These two protein chains interact to form a complex.

Sequence of the first protein:
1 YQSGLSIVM

Sequence of the second protein:
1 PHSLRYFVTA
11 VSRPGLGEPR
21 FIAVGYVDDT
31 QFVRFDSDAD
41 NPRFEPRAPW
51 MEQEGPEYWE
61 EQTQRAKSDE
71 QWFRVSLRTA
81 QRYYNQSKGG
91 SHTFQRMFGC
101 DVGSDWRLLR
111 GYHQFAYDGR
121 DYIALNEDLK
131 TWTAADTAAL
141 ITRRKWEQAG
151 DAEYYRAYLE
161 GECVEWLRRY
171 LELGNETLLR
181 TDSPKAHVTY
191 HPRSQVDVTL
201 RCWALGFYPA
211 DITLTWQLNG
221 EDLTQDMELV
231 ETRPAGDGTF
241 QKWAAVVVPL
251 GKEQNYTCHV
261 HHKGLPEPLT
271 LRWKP

Interface contacts:
Residue W72 in the second protein contacts residue L5 in the first protein (closest heavy-atom distance 3.2 Å).
Residue Y155 in the second protein contacts residue G4 in the first protein (closest heavy-atom distance 3.6 Å).
Residue R65 in the second protein interacts with residue Y1 in the first protein (closest heavy-atom distance 3.2 Å).
Residue Y158 in the second protein contacts residue Q2 in the first protein (closest heavy-atom distance 3.5 Å).
Residue W72 in the second protein contacts residue I7 in the first protein (closest heavy-atom distance 3.6 Å).
Residue A23 in the second protein interacts with residue Y1 in the first protein (closest heavy-atom distance 3.6 Å).
Residue K145 in the second protein interacts with residue V8 in the first protein (closest heavy-atom distance 4.0 Å).
Residue Y122 in the second protein interacts with residue V8 in the first protein (closest heavy-atom distance 4.2 Å).
Residue K145 in the second protein interacts with residue M9 in the first protein (closest heavy-atom distance 3.1 Å).
Residue F98 in the second protein contacts residue Y1 in the first protein (closest heavy-atom distance 4.0 Å).
Residue D151 in the second protein is in contact with residue S6 in the first protein (closest heavy-atom distance 2.6 Å).
Residue Y155 in the second protein interacts with residue S3 in the first protein (closest heavy-atom distance 4.3 Å).
Residue Y155 in the second protein is in contact with residue L5 in the first protein (closest heavy-atom distance 3.2 Å).
Residue T142 in the second protein contacts residue V8 in the first protein (closest heavy-atom distance 2.5 Å).
Residue A149 in the second protein contacts residue S6 in the first protein (closest heavy-atom distance 3.5 Å).
Residue I141 in the second protein contacts residue M9 in the first protein (closest heavy-atom distance 3.5 Å).
Residue R96 in the second protein contacts residue Q2 in the first protein (closest heavy-atom distance 2.7 Å).
Residue T79 in the second protein is in contact with residue I7 in the first protein (closest heavy-atom distance 4.2 Å).
Residue T142 in the second protein interacts with residue M9 in the first protein (closest heavy-atom distance 4.0 Å).
Residue D69 in the second protein interacts with residue Y1 in the first protein (closest heavy-atom distance 2.4 Å).
Residue D69 in the second protein is in contact with residue Q2 in the first protein (closest heavy-atom distance 4.0 Å).
Residue V75 in the second protein contacts residue I7 in the first protein (closest heavy-atom distance 3.9 Å).
Residue S68 in the second protein interacts with residue S3 in the first protein (closest heavy-atom distance 3.2 Å).
Residue Y154 in the second protein is in contact with residue G4 in the first protein (closest heavy-atom distance 4.2 Å).
Residue Y154 in the second protein is in contact with residue L5 in the first protein (closest heavy-atom distance 3.5 Å).
Residue Q62 in the second protein contacts residue Y1 in the first protein (closest heavy-atom distance 2.5 Å).
Residue Y154 in the second protein contacts residue Q2 in the first protein (closest heavy-atom distance 3.3 Å).
Residue K145 in the second protein is in contact with residue I7 in the first protein (closest heavy-atom distance 3.4 Å).
Residue A66 in the second protein interacts with residue Y1 in the first protein (closest heavy-atom distance 3.9 Å).
Residue T79 in the second protein is in contact with residue V8 in the first protein (closest heavy-atom distance 3.7 Å).
Residue W146 in the second protein interacts with residue V8 in the first protein (closest heavy-atom distance 4.0 Å).
Residue Y154 in the second protein contacts residue S3 in the first protein (closest heavy-atom distance 2.9 Å).
Residue D69 in the second protein is in contact with residue S3 in the first protein (closest heavy-atom distance 3.2 Å).
Residue W72 in the second protein interacts with residue G4 in the first protein (closest heavy-atom distance 3.5 Å).
Residue F73 in the second protein is in contact with residue Y1 in the first protein (closest heavy-atom distance 4.6 Å).
Residue F21 in the second protein is in contact with residue Y1 in the first protein (closest heavy-atom distance 3.2 Å).
Residue D69 in the second protein is in contact with residue G4 in the first protein (closest heavy-atom distance 2.8 Å).
Residue R96 in the second protein interacts with residue Y1 in the first protein (closest heavy-atom distance 4.2 Å).
Residue D151 in the second protein interacts with residue L5 in the first protein (closest heavy-atom distance 3.5 Å).
Residue Y158 in the second protein interacts with residue Y1 in the first protein (closest heavy-atom distance 4.4 Å).
Residue W72 in the second protein is in contact with residue V8 in the first protein (closest heavy-atom distance 4.0 Å).
Residue S76 in the second protein contacts residue V8 in the first protein (closest heavy-atom distance 3.4 Å).
Residue A66 in the second protein contacts residue S3 in the first protein (closest heavy-atom distance 4.5 Å).
Residue W146 in the second protein is in contact with residue S6 in the first protein (closest heavy-atom distance 3.4 Å).
Residue Y155 in the second protein contacts residue Q2 in the first protein (closest heavy-atom distance 3.3 Å).
Residue W72 in the second protein interacts with residue S6 in the first protein (closest heavy-atom distance 3.0 Å).
Residue T79 in the second protein contacts residue M9 in the first protein (closest heavy-atom distance 3.7 Å).
Residue S76 in the second protein interacts with residue I7 in the first protein (closest heavy-atom distance 3.5 Å).
Residue R96 in the second protein interacts with residue G4 in the first protein (closest heavy-atom distance 4.2 Å).
Residue Y6 in the second protein contacts residue Y1 in the first protein (closest heavy-atom distance 3.2 Å).
Residue Y122 in the second protein interacts with residue M9 in the first protein (closest heavy-atom distance 4.4 Å).
Residue W146 in the second protein interacts with residue I7 in the first protein (closest heavy-atom distance 2.6 Å).
Residue F98 in the second protein is in contact with residue Q2 in the first protein (closest heavy-atom distance 3.5 Å).
Residue V8 in the second protein is in contact with residue Y1 in the first protein (closest heavy-atom distance 3.3 Å).
Residue F94 in the second protein interacts with residue V8 in the first protein (closest heavy-atom distance 3.8 Å).
Residue R96 in the second protein contacts residue S3 in the first protein (closest heavy-atom distance 4.3 Å).
Residue F44 in the second protein contacts residue Y1 in the first protein (closest heavy-atom distance 3.4 Å).
Residue Y83 in the second protein is in contact with residue M9 in the first protein (closest heavy-atom distance 3.7 Å).
Residue R65 in the second protein is in contact with residue S3 in the first protein (closest heavy-atom distance 2.3 Å).
Residue K145 in the second protein is in contact with residue S6 in the first protein (closest heavy-atom distance 4.5 Å).